Residue-level contacts at the interface:
Residue R30 in the second protein interacts with residue D486 in the first protein (closest heavy-atom distance 4.0 Å).
Residue N22 in the second protein is in contact with residue I484 in the first protein (closest heavy-atom distance 3.4 Å).
Residue K240 in the second protein interacts with residue K414 in the first protein (closest heavy-atom distance 3.3 Å).
Residue A35 in the second protein contacts residue I464 in the first protein (closest heavy-atom distance 4.0 Å).
Residue F259 in the second protein contacts residue L407 in the first protein (closest heavy-atom distance 4.7 Å).
Residue S27 in the second protein is in contact with residue D486 in the first protein (closest heavy-atom distance 2.4 Å).
Residue H20 in the second protein contacts residue G455 in the first protein (closest heavy-atom distance 4.1 Å).
Residue T19 in the second protein interacts with residue Y458 in the first protein (closest heavy-atom distance 3.3 Å).
Residue E255 in the second protein contacts residue L406 in the first protein (closest heavy-atom distance 4.0 Å).
Residue D254 in the second protein contacts residue Y411 in the first protein (closest heavy-atom distance 3.9 Å).
Residue W31 in the second protein is in contact with residue L459 in the first protein (closest heavy-atom distance 3.5 Å).
Residue N22 in the second protein is in contact with residue V482 in the first protein (closest heavy-atom distance 2.9 Å).
Residue W31 in the second protein is in contact with residue H466 in the first protein (closest heavy-atom distance 3.2 Å).
Residue R30 in the second protein is in contact with residue G488 in the first protein (closest heavy-atom distance 4.2 Å).
Residue N22 in the second protein contacts residue Q454 in the first protein (closest heavy-atom distance 3.3 Å).
Residue N22 in the second protein is in contact with residue G455 in the first protein (closest heavy-atom distance 3.1 Å).
Residue I23 in the second protein is in contact with residue I484 in the first protein (closest heavy-atom distance 3.5 Å).
Residue A258 in the second protein contacts residue F408 in the first protein (closest heavy-atom distance 4.3 Å).
Residue E221 in the second protein contacts residue L407 in the first protein (closest heavy-atom distance 3.6 Å).
Residue D254 in the second protein contacts residue F408 in the first protein (closest heavy-atom distance 3.4 Å).
Residue Y248 in the second protein interacts with residue Y411 in the first protein (closest heavy-atom distance 3.7 Å).
Residue N22 in the second protein contacts residue T452 in the first protein (closest heavy-atom distance 4.7 Å).
Residue I23 in the second protein interacts with residue L459 in the first protein (closest heavy-atom distance 3.6 Å).
Residue Q217 in the second protein contacts residue L407 in the first protein (closest heavy-atom distance 4.0 Å).
Residue E255 in the second protein is in contact with residue F408 in the first protein (closest heavy-atom distance 3.0 Å).
Residue P21 in the second protein interacts with residue K483 in the first protein (closest heavy-atom distance 2.7 Å).
Residue K240 in the second protein is in contact with residue D415 in the first protein (closest heavy-atom distance 3.4 Å).
Residue K240 in the second protein contacts residue T413 in the first protein (closest heavy-atom distance 4.3 Å).
Residue E18 in the second protein is in contact with residue K462 in the first protein (closest heavy-atom distance 4.4 Å).
Residue R30 in the second protein is in contact with residue F487 in the first protein (closest heavy-atom distance 3.4 Å).
Residue W31 in the second protein interacts with residue D486 in the first protein (closest heavy-atom distance 3.1 Å).
Residue R262 in the second protein contacts residue L406 in the first protein (closest heavy-atom distance 2.7 Å).
Residue H20 in the second protein is in contact with residue Q454 in the first protein (closest heavy-atom distance 4.0 Å).
Residue E221 in the second protein is in contact with residue G410 in the first protein (closest heavy-atom distance 4.2 Å).
Residue H20 in the second protein interacts with residue Y458 in the first protein (closest heavy-atom distance 3.3 Å).
Residue N22 in the second protein contacts residue K483 in the first protein (closest heavy-atom distance 3.2 Å).
Residue R32 in the second protein is in contact with residue I464 in the first protein (closest heavy-atom distance 4.5 Å).
Residue Y248 in the second protein contacts residue G410 in the first protein (closest heavy-atom distance 3.2 Å).
Residue I23 in the second protein interacts with residue K483 in the first protein (closest heavy-atom distance 4.2 Å).
Residue Y248 in the second protein contacts residue M412 in the first protein (closest heavy-atom distance 3.8 Å).
Residue L222 in the second protein contacts residue D415 in the first protein (closest heavy-atom distance 3.7 Å).
Residue W31 in the second protein interacts with residue I464 in the first protein (closest heavy-atom distance 3.6 Å).
Residue A258 in the second protein is in contact with residue L406 in the first protein (closest heavy-atom distance 3.8 Å).
Residue Y248 in the second protein interacts with residue K414 in the first protein (closest heavy-atom distance 3.6 Å).
Residue W31 in the second protein interacts with residue G485 in the first protein (closest heavy-atom distance 3.5 Å).
Residue D24 in the second protein interacts with residue G485 in the first protein (closest heavy-atom distance 3.8 Å).
Residue E221 in the second protein interacts with residue M409 in the first protein (closest heavy-atom distance 4.5 Å).
Residue T243 in the second protein contacts residue K414 in the first protein (closest heavy-atom distance 3.5 Å).
Residue R262 in the second protein interacts with residue L407 in the first protein (closest heavy-atom distance 4.0 Å).
Residue N22 in the second protein is in contact with residue Q451 in the first protein (closest heavy-atom distance 2.7 Å).
Residue L222 in the second protein interacts with residue M412 in the first protein (closest heavy-atom distance 3.6 Å).
Residue E18 in the second protein interacts with residue Y458 in the first protein (closest heavy-atom distance 2.9 Å).
Residue A244 in the second protein interacts with residue K414 in the first protein (closest heavy-atom distance 4.1 Å).
Residue E255 in the second protein is in contact with residue L407 in the first protein (closest heavy-atom distance 2.9 Å).
Residue D24 in the second protein contacts residue K483 in the first protein (closest heavy-atom distance 4.3 Å).
Residue I23 in the second protein is in contact with residue G455 in the first protein (closest heavy-atom distance 3.6 Å).
Residue F218 in the second protein interacts with residue G410 in the first protein (closest heavy-atom distance 4.4 Å).
Residue G251 in the second protein interacts with residue Y411 in the first protein (closest heavy-atom distance 3.4 Å).
Residue S27 in the second protein is in contact with residue G485 in the first protein (closest heavy-atom distance 4.3 Å).
Residue Q247 in the second protein contacts residue Y411 in the first protein (closest heavy-atom distance 4.1 Å).

These two protein chains interact to form a complex.

Sequence of the first protein:
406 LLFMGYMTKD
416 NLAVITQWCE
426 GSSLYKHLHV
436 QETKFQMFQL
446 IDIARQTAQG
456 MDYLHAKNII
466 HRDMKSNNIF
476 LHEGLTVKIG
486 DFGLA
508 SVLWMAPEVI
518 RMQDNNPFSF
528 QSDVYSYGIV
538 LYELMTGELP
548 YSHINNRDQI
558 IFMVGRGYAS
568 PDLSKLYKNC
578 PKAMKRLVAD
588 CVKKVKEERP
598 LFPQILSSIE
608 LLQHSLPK

Sequence of the second protein:
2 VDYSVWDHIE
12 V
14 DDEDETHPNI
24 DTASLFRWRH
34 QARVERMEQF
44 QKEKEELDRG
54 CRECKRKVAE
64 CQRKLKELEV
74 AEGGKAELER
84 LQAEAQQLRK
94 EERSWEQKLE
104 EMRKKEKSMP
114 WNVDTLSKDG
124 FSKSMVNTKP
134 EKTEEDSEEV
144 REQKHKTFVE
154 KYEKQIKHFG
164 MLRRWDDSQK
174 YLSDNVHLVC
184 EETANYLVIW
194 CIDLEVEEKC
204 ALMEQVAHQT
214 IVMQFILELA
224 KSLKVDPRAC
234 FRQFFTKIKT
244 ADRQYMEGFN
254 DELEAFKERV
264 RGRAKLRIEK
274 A